This data describes a binding interaction between two proteins.

Contacts between the two chains:
Residue S262 in protein 2 is in contact with residue I24 in protein 1 (closest heavy-atom distance 2.8 Å).
Residue S262 in protein 2 interacts with residue L23 in protein 1 (closest heavy-atom distance 3.8 Å).
Residue H103 in protein 2 contacts residue I24 in protein 1 (closest heavy-atom distance 4.2 Å).
Residue L166 in protein 2 interacts with residue I21 in protein 1 (closest heavy-atom distance 3.9 Å).
Residue T261 in protein 2 is in contact with residue I24 in protein 1 (closest heavy-atom distance 3.0 Å).
Residue L166 in protein 2 is in contact with residue I24 in protein 1 (closest heavy-atom distance 3.9 Å).
Residue S141 in protein 2 interacts with residue R22 in protein 1 (closest heavy-atom distance 3.3 Å).
Residue T259 in protein 2 is in contact with residue I24 in protein 1 (closest heavy-atom distance 3.7 Å).
Residue G168 in protein 2 is in contact with residue I21 in protein 1 (closest heavy-atom distance 4.2 Å).
Residue T67 in protein 2 contacts residue L23 in protein 1 (closest heavy-atom distance 4.7 Å).
Residue G194 in protein 2 contacts residue I24 in protein 1 (closest heavy-atom distance 4.0 Å).
Residue Y144 in protein 2 is in contact with residue G19 in protein 1 (closest heavy-atom distance 2.9 Å).
Residue G142 in protein 2 is in contact with residue R22 in protein 1 (closest heavy-atom distance 4.9 Å).
Residue Y144 in protein 2 interacts with residue I21 in protein 1 (closest heavy-atom distance 3.9 Å).
Residue K143 in protein 2 contacts residue E20 in protein 1 (closest heavy-atom distance 3.4 Å).
Residue H103 in protein 2 interacts with residue L23 in protein 1 (closest heavy-atom distance 3.3 Å).
Residue G167 in protein 2 is in contact with residue R22 in protein 1 (closest heavy-atom distance 2.8 Å).
Residue I147 in protein 2 interacts with residue I21 in protein 1 (closest heavy-atom distance 3.4 Å).
Residue E196 in protein 2 contacts residue I24 in protein 1 (closest heavy-atom distance 3.2 Å).
Residue E172 in protein 2 is in contact with residue G19 in protein 1 (closest heavy-atom distance 4.8 Å).
Residue S165 in protein 2 interacts with residue I24 in protein 1 (closest heavy-atom distance 3.2 Å).
Residue P169 in protein 2 interacts with residue E20 in protein 1 (closest heavy-atom distance 3.7 Å).
Residue G167 in protein 2 is in contact with residue L23 in protein 1 (closest heavy-atom distance 4.9 Å).
Residue L166 in protein 2 contacts residue R22 in protein 1 (closest heavy-atom distance 3.2 Å).
Residue K143 in protein 2 contacts residue G19 in protein 1 (closest heavy-atom distance 3.8 Å).
Residue G142 in protein 2 contacts residue I21 in protein 1 (closest heavy-atom distance 2.9 Å).
Residue L135 in protein 2 interacts with residue I21 in protein 1 (closest heavy-atom distance 4.4 Å).
Residue G260 in protein 2 is in contact with residue I24 in protein 1 (closest heavy-atom distance 3.9 Å).
Residue G140 in protein 2 contacts residue I21 in protein 1 (closest heavy-atom distance 4.7 Å).
Residue L65 in protein 2 is in contact with residue L23 in protein 1 (closest heavy-atom distance 4.8 Å).
Residue G142 in protein 2 interacts with residue G19 in protein 1 (closest heavy-atom distance 4.7 Å).
Residue V107 in protein 2 is in contact with residue L23 in protein 1 (closest heavy-atom distance 4.5 Å).
Residue L135 in protein 2 is in contact with residue R22 in protein 1 (closest heavy-atom distance 4.5 Å).
Residue G142 in protein 2 contacts residue E20 in protein 1 (closest heavy-atom distance 3.3 Å).
Residue A192 in protein 2 is in contact with residue I24 in protein 1 (closest heavy-atom distance 4.4 Å).
Residue G140 in protein 2 contacts residue R22 in protein 1 (closest heavy-atom distance 3.5 Å).
Residue G167 in protein 2 interacts with residue I24 in protein 1 (closest heavy-atom distance 3.4 Å).
Residue G167 in protein 2 contacts residue E20 in protein 1 (closest heavy-atom distance 4.3 Å).
Residue D66 in protein 2 contacts residue L23 in protein 1 (closest heavy-atom distance 3.2 Å).
Residue G168 in protein 2 contacts residue E20 in protein 1 (closest heavy-atom distance 3.6 Å).
Residue Y144 in protein 2 interacts with residue E20 in protein 1 (closest heavy-atom distance 3.1 Å).
Residue N195 in protein 2 is in contact with residue I24 in protein 1 (closest heavy-atom distance 2.9 Å).
Residue S165 in protein 2 interacts with residue L23 in protein 1 (closest heavy-atom distance 3.0 Å).
Residue G167 in protein 2 interacts with residue I21 in protein 1 (closest heavy-atom distance 3.1 Å).
Residue L135 in protein 2 contacts residue L23 in protein 1 (closest heavy-atom distance 3.5 Å).
Residue S141 in protein 2 is in contact with residue I21 in protein 1 (closest heavy-atom distance 3.2 Å).
Residue G140 in protein 2 is in contact with residue L23 in protein 1 (closest heavy-atom distance 3.3 Å).
Residue S141 in protein 2 contacts residue E20 in protein 1 (closest heavy-atom distance 4.7 Å).
Residue L166 in protein 2 contacts residue L23 in protein 1 (closest heavy-atom distance 3.5 Å).
Residue S165 in protein 2 is in contact with residue R22 in protein 1 (closest heavy-atom distance 4.5 Å).

Sequence of protein 1:
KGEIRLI

Sequence of protein 2:
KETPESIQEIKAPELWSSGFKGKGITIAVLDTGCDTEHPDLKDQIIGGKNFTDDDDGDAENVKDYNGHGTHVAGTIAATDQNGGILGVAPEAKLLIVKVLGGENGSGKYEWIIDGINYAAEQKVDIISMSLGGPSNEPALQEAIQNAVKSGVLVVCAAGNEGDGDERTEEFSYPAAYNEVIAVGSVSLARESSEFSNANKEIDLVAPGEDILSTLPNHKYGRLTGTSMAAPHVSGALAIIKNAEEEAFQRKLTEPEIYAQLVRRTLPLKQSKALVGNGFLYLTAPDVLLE